Sequence of the first protein:
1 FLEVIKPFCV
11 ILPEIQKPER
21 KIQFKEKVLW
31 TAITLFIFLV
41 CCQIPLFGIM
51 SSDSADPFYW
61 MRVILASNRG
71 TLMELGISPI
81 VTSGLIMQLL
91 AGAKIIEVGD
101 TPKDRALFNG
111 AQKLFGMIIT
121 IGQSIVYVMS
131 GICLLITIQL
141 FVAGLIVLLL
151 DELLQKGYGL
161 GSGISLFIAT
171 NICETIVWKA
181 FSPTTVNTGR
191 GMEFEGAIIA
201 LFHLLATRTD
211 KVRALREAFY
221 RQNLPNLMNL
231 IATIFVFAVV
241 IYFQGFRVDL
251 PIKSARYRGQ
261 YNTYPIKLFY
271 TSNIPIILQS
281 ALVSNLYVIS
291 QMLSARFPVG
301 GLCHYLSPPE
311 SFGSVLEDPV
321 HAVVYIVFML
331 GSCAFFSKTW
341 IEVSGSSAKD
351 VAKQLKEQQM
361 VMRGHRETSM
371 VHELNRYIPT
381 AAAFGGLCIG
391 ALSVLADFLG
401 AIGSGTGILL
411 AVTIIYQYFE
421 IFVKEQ

Contacts between the two chains:
Residue K25 in the first protein contacts residue F89 in the second protein (closest heavy-atom distance 2.2 Å).
Residue L29 in the first protein contacts residue L92 in the second protein (closest heavy-atom distance 4.1 Å).
Residue H203 in the first protein contacts residue D22 in the second protein (closest heavy-atom distance 3.4 Å).

Sequence of the second protein:
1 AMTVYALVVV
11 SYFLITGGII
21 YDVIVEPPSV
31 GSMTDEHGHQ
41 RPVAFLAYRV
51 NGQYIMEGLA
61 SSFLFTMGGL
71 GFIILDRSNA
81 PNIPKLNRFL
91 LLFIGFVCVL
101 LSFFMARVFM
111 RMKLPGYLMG

The following describes two proteins that form a bound complex.